Sequence of chain A:
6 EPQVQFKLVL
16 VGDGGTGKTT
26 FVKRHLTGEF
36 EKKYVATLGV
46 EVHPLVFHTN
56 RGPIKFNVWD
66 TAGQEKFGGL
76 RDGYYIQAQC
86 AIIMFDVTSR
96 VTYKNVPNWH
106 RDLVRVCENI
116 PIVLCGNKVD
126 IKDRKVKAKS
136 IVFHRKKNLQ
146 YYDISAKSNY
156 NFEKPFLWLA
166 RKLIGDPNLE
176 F

Contacts between the two chains:
Residue R27 in chain B interacts with residue V45 in chain A (closest heavy-atom distance 2.8 Å).
Residue E248 in chain B contacts residue K142 in chain A (closest heavy-atom distance 4.2 Å).
Residue D124 in chain B contacts residue R110 in chain A (closest heavy-atom distance 3.0 Å).
Residue T284 in chain B is in contact with residue N143 in chain A (closest heavy-atom distance 3.2 Å).
Residue H120 in chain B is in contact with residue E113 in chain A (closest heavy-atom distance 2.6 Å).
Residue L74 in chain B interacts with residue L75 in chain A (closest heavy-atom distance 3.7 Å).
Residue F19 in chain B contacts residue L75 in chain A (closest heavy-atom distance 4.2 Å).
Residue K77 in chain B contacts residue G74 in chain A (closest heavy-atom distance 3.9 Å).
Residue L66 in chain B interacts with residue I81 in chain A (closest heavy-atom distance 2.9 Å).
Residue V69 in chain B is in contact with residue D77 in chain A (closest heavy-atom distance 3.1 Å).
Residue E244 in chain B is in contact with residue N143 in chain A (closest heavy-atom distance 3.7 Å).
Residue R72 in chain B contacts residue D77 in chain A (closest heavy-atom distance 4.1 Å).
Residue Q651 in chain B is in contact with residue G20 in chain A (closest heavy-atom distance 3.3 Å).
Residue Q350 in chain B is in contact with residue R140 in chain A (closest heavy-atom distance 3.2 Å).
Residue E31 in chain B interacts with residue Y79 in chain A (closest heavy-atom distance 2.1 Å).
Residue P22 in chain B contacts residue W64 in chain A (closest heavy-atom distance 3.8 Å).
Residue K73 in chain B interacts with residue G74 in chain A (closest heavy-atom distance 3.1 Å).
Residue F19 in chain B is in contact with residue Y79 in chain A (closest heavy-atom distance 3.9 Å).
Residue K73 in chain B contacts residue D77 in chain A (closest heavy-atom distance 3.5 Å).
Residue L34 in chain B interacts with residue L75 in chain A (closest heavy-atom distance 4.3 Å).
Residue N24 in chain B is in contact with residue E46 in chain A (closest heavy-atom distance 4.2 Å).
Residue S117 in chain B interacts with residue E113 in chain A (closest heavy-atom distance 4.0 Å).
Residue A20 in chain B is in contact with residue W64 in chain A (closest heavy-atom distance 3.2 Å).
Residue Y652 in chain B is in contact with residue Y39 in chain A (closest heavy-atom distance 3.2 Å).
Residue P653 in chain B contacts residue I126 in chain A (closest heavy-atom distance 4.1 Å).
Residue E340 in chain B interacts with residue R166 in chain A (closest heavy-atom distance 4.3 Å).
Residue E287 in chain B interacts with residue R140 in chain A (closest heavy-atom distance 3.9 Å).
Residue K73 in chain B is in contact with residue L75 in chain A (closest heavy-atom distance 4.2 Å).
Residue E248 in chain B is in contact with residue K141 in chain A (closest heavy-atom distance 3.6 Å).
Residue V69 in chain B interacts with residue I81 in chain A (closest heavy-atom distance 4.0 Å).
Residue Q651 in chain B contacts residue G19 in chain A (closest heavy-atom distance 3.9 Å).
Residue R161 in chain B interacts with residue R110 in chain A (closest heavy-atom distance 3.0 Å).
Residue E340 in chain B contacts residue K159 in chain A (closest heavy-atom distance 3.1 Å).
Residue T62 in chain B interacts with residue Q82 in chain A (closest heavy-atom distance 2.9 Å).
Residue S21 in chain B is in contact with residue W64 in chain A (closest heavy-atom distance 3.8 Å).
Residue P280 in chain B interacts with residue N143 in chain A (closest heavy-atom distance 4.2 Å).
Residue N648 in chain B interacts with residue Y39 in chain A (closest heavy-atom distance 3.7 Å).
Residue V69 in chain B is in contact with residue V111 in chain A (closest heavy-atom distance 4.2 Å).
Residue H347 in chain B is in contact with residue R140 in chain A (closest heavy-atom distance 3.3 Å).
Residue Y652 in chain B contacts residue K37 in chain A (closest heavy-atom distance 4.2 Å).
Residue Q651 in chain B is in contact with residue K123 in chain A (closest heavy-atom distance 3.9 Å).
Residue E244 in chain B interacts with residue K142 in chain A (closest heavy-atom distance 3.5 Å).
Residue Y652 in chain B interacts with residue K38 in chain A (closest heavy-atom distance 3.6 Å).
Residue A65 in chain B interacts with residue I81 in chain A (closest heavy-atom distance 3.8 Å).
Residue P22 in chain B contacts residue V47 in chain A (closest heavy-atom distance 3.2 Å).
Residue E340 in chain B contacts residue Y147 in chain A (closest heavy-atom distance 2.9 Å).
Residue R27 in chain B is in contact with residue W64 in chain A (closest heavy-atom distance 4.2 Å).
Residue N24 in chain B contacts residue V47 in chain A (closest heavy-atom distance 3.2 Å).
Residue D346 in chain B interacts with residue R140 in chain A (closest heavy-atom distance 4.4 Å).
Residue L70 in chain B interacts with residue L75 in chain A (closest heavy-atom distance 3.7 Å).
Residue K121 in chain B contacts residue V111 in chain A (closest heavy-atom distance 3.9 Å).
Residue L66 in chain B interacts with residue G78 in chain A (closest heavy-atom distance 3.7 Å).
Residue T283 in chain B interacts with residue N143 in chain A (closest heavy-atom distance 3.7 Å).
Residue I247 in chain B contacts residue K141 in chain A (closest heavy-atom distance 4.2 Å).
Residue V69 in chain B contacts residue G78 in chain A (closest heavy-atom distance 3.7 Å).
Residue E244 in chain B contacts residue K141 in chain A (closest heavy-atom distance 3.0 Å).
Residue E251 in chain B is in contact with residue K141 in chain A (closest heavy-atom distance 2.9 Å).
Residue R354 in chain B contacts residue R140 in chain A (closest heavy-atom distance 4.3 Å).
Residue R72 in chain B contacts residue R110 in chain A (closest heavy-atom distance 2.9 Å).
Residue R27 in chain B is in contact with residue V47 in chain A (closest heavy-atom distance 3.2 Å).

Sequence of chain B:
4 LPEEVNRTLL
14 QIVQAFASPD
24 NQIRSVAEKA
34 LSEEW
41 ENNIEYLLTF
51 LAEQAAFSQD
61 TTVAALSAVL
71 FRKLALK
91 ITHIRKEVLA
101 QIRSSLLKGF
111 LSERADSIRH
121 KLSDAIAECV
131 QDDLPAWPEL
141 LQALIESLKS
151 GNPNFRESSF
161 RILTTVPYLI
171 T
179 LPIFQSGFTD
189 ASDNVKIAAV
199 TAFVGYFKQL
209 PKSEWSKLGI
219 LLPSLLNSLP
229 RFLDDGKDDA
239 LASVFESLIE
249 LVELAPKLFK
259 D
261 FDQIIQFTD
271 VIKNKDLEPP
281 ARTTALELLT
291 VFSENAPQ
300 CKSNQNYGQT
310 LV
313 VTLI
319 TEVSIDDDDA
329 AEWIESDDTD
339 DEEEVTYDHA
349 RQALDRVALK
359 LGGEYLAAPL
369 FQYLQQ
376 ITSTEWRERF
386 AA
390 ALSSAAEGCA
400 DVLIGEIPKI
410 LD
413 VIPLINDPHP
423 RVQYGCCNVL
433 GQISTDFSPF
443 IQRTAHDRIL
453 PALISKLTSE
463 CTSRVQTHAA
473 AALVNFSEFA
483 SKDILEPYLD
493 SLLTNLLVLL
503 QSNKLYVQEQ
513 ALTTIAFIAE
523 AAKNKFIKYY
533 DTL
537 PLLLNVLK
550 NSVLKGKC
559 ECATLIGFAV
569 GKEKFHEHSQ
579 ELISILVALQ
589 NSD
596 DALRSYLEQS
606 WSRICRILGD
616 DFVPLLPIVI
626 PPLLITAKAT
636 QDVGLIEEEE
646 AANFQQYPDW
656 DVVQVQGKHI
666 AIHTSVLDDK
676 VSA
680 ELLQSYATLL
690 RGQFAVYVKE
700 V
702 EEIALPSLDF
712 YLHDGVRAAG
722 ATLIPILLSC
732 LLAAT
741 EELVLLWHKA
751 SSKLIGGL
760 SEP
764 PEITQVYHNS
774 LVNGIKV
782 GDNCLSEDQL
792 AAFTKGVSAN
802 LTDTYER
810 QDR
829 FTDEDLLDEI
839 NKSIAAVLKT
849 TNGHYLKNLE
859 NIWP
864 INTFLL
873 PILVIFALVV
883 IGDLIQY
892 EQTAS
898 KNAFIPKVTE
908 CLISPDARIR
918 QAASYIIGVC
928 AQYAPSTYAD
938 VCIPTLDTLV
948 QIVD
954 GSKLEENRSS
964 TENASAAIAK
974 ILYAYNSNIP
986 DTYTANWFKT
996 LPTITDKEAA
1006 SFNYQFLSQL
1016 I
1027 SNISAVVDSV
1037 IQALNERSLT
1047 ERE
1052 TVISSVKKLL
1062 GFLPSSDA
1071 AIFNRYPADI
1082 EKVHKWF

This data describes a binding interaction between two proteins.